This data describes a binding interaction between two proteins.

Sequence of chain A:
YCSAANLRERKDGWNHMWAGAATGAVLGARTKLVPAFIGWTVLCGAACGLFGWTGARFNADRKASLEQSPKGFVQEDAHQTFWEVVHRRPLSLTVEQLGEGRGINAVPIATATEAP

Sequence of chain B:
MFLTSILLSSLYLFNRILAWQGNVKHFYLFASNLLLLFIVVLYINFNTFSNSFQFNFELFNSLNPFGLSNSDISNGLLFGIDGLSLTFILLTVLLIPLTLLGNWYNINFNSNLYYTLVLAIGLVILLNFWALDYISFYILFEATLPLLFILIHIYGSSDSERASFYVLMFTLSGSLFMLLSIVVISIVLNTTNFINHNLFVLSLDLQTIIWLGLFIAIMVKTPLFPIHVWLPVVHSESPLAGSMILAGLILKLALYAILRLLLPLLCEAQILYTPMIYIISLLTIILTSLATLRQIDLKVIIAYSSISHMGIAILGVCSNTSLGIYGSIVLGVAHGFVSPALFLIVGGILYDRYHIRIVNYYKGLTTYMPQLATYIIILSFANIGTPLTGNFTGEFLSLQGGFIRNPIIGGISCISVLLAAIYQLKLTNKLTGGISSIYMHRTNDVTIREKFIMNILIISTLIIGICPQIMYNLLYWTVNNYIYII

Residue-level contacts at the interface:
Residue F200 in chain B interacts with residue V167 in chain A (closest heavy-atom distance 4.2 Å).
Residue Y484 in chain B is in contact with residue T175 in chain A (closest heavy-atom distance 4.3 Å).
Residue I485 in chain B is in contact with residue I190 in chain A (closest heavy-atom distance 4.8 Å).
Residue V188 in chain B is in contact with residue W164 in chain A (closest heavy-atom distance 3.5 Å).
Residue I485 in chain B contacts residue G184 in chain A (closest heavy-atom distance 2.9 Å).
Residue L202 in chain B contacts residue R170 in chain A (closest heavy-atom distance 4.0 Å).
Residue L199 in chain B is in contact with residue V167 in chain A (closest heavy-atom distance 3.7 Å).
Residue V188 in chain B contacts residue V166 in chain A (closest heavy-atom distance 4.2 Å).
Residue L202 in chain B interacts with residue E165 in chain A (closest heavy-atom distance 4.2 Å).
Residue F200 in chain B interacts with residue V166 in chain A (closest heavy-atom distance 4.5 Å).
Residue L199 in chain B interacts with residue H168 in chain A (closest heavy-atom distance 3.8 Å).
Residue L272 in chain B is in contact with residue L179 in chain A (closest heavy-atom distance 3.7 Å).
Residue I486 in chain B is in contact with residue P189 in chain A (closest heavy-atom distance 4.4 Å).
Residue N190 in chain B contacts residue K152 in chain A (closest heavy-atom distance 4.8 Å).
Residue I209 in chain B is in contact with residue W134 in chain A (closest heavy-atom distance 4.1 Å).
Residue S203 in chain B interacts with residue Q161 in chain A (closest heavy-atom distance 4.2 Å).
Residue I486 in chain B is in contact with residue L172 in chain A (closest heavy-atom distance 3.7 Å).
Residue I187 in chain B is in contact with residue L147 in chain A (closest heavy-atom distance 4.1 Å).
Residue V201 in chain B interacts with residue E165 in chain A (closest heavy-atom distance 4.3 Å).
Residue V201 in chain B interacts with residue R169 in chain A (closest heavy-atom distance 4.9 Å).
Residue L189 in chain B interacts with residue V166 in chain A (closest heavy-atom distance 3.9 Å).
Residue L212 in chain B interacts with residue W134 in chain A (closest heavy-atom distance 4.2 Å).
Residue I485 in chain B contacts residue I185 in chain A (closest heavy-atom distance 4.2 Å).
Residue I486 in chain B is in contact with residue I185 in chain A (closest heavy-atom distance 3.7 Å).
Residue V201 in chain B contacts residue V166 in chain A (closest heavy-atom distance 3.3 Å).
Residue V201 in chain B contacts residue R170 in chain A (closest heavy-atom distance 3.7 Å).
Residue I271 in chain B is in contact with residue R183 in chain A (closest heavy-atom distance 3.4 Å).
Residue S203 in chain B is in contact with residue F163 in chain A (closest heavy-atom distance 4.2 Å).
Residue E268 in chain B is in contact with residue T175 in chain A (closest heavy-atom distance 4.8 Å).
Residue S203 in chain B contacts residue T162 in chain A (closest heavy-atom distance 3.7 Å).
Residue L202 in chain B contacts residue V166 in chain A (closest heavy-atom distance 4.2 Å).
Residue V201 in chain B contacts residue V167 in chain A (closest heavy-atom distance 3.4 Å).
Residue S203 in chain B contacts residue E165 in chain A (closest heavy-atom distance 4.0 Å).
Residue I486 in chain B contacts residue I190 in chain A (closest heavy-atom distance 4.1 Å).
Residue L204 in chain B interacts with residue Q178 in chain A (closest heavy-atom distance 3.4 Å).
Residue L202 in chain B is in contact with residue Q161 in chain A (closest heavy-atom distance 4.2 Å).
Residue L272 in chain B interacts with residue R183 in chain A (closest heavy-atom distance 4.9 Å).
Residue E268 in chain B interacts with residue R170 in chain A (closest heavy-atom distance 3.5 Å).
Residue I486 in chain B contacts residue N186 in chain A (closest heavy-atom distance 4.1 Å).
Residue E268 in chain B interacts with residue L179 in chain A (closest heavy-atom distance 3.3 Å).
Residue I486 in chain B is in contact with residue G184 in chain A (closest heavy-atom distance 4.0 Å).
Residue V201 in chain B interacts with residue Q161 in chain A (closest heavy-atom distance 3.4 Å).
Residue L204 in chain B interacts with residue R170 in chain A (closest heavy-atom distance 4.9 Å).
Residue F200 in chain B contacts residue F154 in chain A (closest heavy-atom distance 3.4 Å).
Residue L206 in chain B contacts residue F163 in chain A (closest heavy-atom distance 4.6 Å).
Residue I271 in chain B interacts with residue L179 in chain A (closest heavy-atom distance 4.2 Å).
Residue Y484 in chain B is in contact with residue R170 in chain A (closest heavy-atom distance 4.3 Å).
Residue L272 in chain B interacts with residue Q178 in chain A (closest heavy-atom distance 4.5 Å).
Residue V201 in chain B is in contact with residue H168 in chain A (closest heavy-atom distance 3.5 Å).
Residue I187 in chain B contacts residue W164 in chain A (closest heavy-atom distance 4.5 Å).
Residue Y484 in chain B contacts residue L179 in chain A (closest heavy-atom distance 4.5 Å).
Residue R405 in chain B interacts with residue R183 in chain A (closest heavy-atom distance 3.3 Å).